Contacts between the two chains:
Residue D161 in the second protein is in contact with residue D52 in the first protein (closest heavy-atom distance 3.4 Å).
Residue V160 in the second protein is in contact with residue D52 in the first protein (closest heavy-atom distance 3.5 Å).
Residue V160 in the second protein contacts residue N51 in the first protein (closest heavy-atom distance 3.7 Å).
Residue V160 in the second protein is in contact with residue E50 in the first protein (closest heavy-atom distance 4.4 Å).
Residue A56 in the second protein interacts with residue I40 in the first protein (closest heavy-atom distance 4.9 Å).
Residue S57 in the second protein is in contact with residue I40 in the first protein (closest heavy-atom distance 3.2 Å).

Sequence of the second protein:
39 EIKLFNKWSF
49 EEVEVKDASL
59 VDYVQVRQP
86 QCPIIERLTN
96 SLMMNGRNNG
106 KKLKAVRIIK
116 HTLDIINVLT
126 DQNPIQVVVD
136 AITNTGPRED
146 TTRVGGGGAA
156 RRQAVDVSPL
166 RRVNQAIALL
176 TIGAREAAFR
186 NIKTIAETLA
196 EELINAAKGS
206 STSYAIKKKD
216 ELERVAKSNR

Sequence of the first protein:
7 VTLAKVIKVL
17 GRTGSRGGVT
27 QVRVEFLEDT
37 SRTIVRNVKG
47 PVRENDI

These two protein chains interact to form a complex.